Interface contacts:
Residue H169 in protein 2 interacts with residue P141 in protein 1 (closest heavy-atom distance 3.8 Å).
Residue R84 in protein 2 interacts with residue C45 in protein 1 (closest heavy-atom distance 4.0 Å).
Residue T64 in protein 2 interacts with residue N120 in protein 1 (closest heavy-atom distance 2.6 Å).
Residue G405 in protein 2 contacts residue R83 in protein 1 (closest heavy-atom distance 4.2 Å).
Residue L88 in protein 2 is in contact with residue I48 in protein 1 (closest heavy-atom distance 4.4 Å).
Residue F66 in protein 2 is in contact with residue R83 in protein 1 (closest heavy-atom distance 3.7 Å).
Residue Y87 in protein 2 interacts with residue I48 in protein 1 (closest heavy-atom distance 3.6 Å).
Residue Y61 in protein 2 is in contact with residue K87 in protein 1 (closest heavy-atom distance 3.4 Å).
Residue Q166 in protein 2 contacts residue C140 in protein 1 (closest heavy-atom distance 4.6 Å).
Residue Y61 in protein 2 is in contact with residue M88 in protein 1 (closest heavy-atom distance 3.5 Å).
Residue R84 in protein 2 contacts residue M117 in protein 1 (closest heavy-atom distance 3.2 Å).
Residue R73 in protein 2 interacts with residue M117 in protein 1 (closest heavy-atom distance 4.0 Å).
Residue Y87 in protein 2 contacts residue L43 in protein 1 (closest heavy-atom distance 4.0 Å).
Residue G60 in protein 2 contacts residue S85 in protein 1 (closest heavy-atom distance 3.5 Å).
Residue E154 in protein 2 contacts residue A52 in protein 1 (closest heavy-atom distance 4.6 Å).
Residue H169 in protein 2 interacts with residue C140 in protein 1 (closest heavy-atom distance 4.0 Å).
Residue L62 in protein 2 is in contact with residue S85 in protein 1 (closest heavy-atom distance 4.1 Å).
Residue H58 in protein 2 is in contact with residue K87 in protein 1 (closest heavy-atom distance 4.6 Å).
Residue R153 in protein 2 contacts residue I48 in protein 1 (closest heavy-atom distance 3.8 Å).
Residue T80 in protein 2 contacts residue M117 in protein 1 (closest heavy-atom distance 4.3 Å).
Residue G65 in protein 2 is in contact with residue A122 in protein 1 (closest heavy-atom distance 3.5 Å).
Residue R167 in protein 2 interacts with residue E49 in protein 1 (closest heavy-atom distance 2.9 Å).
Residue Y87 in protein 2 contacts residue A44 in protein 1 (closest heavy-atom distance 3.7 Å).
Residue R84 in protein 2 is in contact with residue F118 in protein 1 (closest heavy-atom distance 4.3 Å).
Residue T64 in protein 2 contacts residue F118 in protein 1 (closest heavy-atom distance 3.2 Å).
Residue F168 in protein 2 contacts residue C45 in protein 1 (closest heavy-atom distance 4.5 Å).
Residue R42 in protein 2 contacts residue M88 in protein 1 (closest heavy-atom distance 4.6 Å).
Residue L62 in protein 2 interacts with residue A44 in protein 1 (closest heavy-atom distance 3.8 Å).
Residue H63 in protein 2 interacts with residue A122 in protein 1 (closest heavy-atom distance 3.3 Å).
Residue R42 in protein 2 is in contact with residue L43 in protein 1 (closest heavy-atom distance 3.7 Å).
Residue R42 in protein 2 interacts with residue G42 in protein 1 (closest heavy-atom distance 3.8 Å).
Residue Y87 in protein 2 interacts with residue C45 in protein 1 (closest heavy-atom distance 3.5 Å).
Residue T69 in protein 2 contacts residue N120 in protein 1 (closest heavy-atom distance 4.5 Å).
Residue T64 in protein 2 is in contact with residue R83 in protein 1 (closest heavy-atom distance 2.6 Å).
Residue G65 in protein 2 contacts residue N120 in protein 1 (closest heavy-atom distance 4.3 Å).
Residue K68 in protein 2 contacts residue Y121 in protein 1 (closest heavy-atom distance 4.3 Å).
Residue Y87 in protein 2 contacts residue R83 in protein 1 (closest heavy-atom distance 4.2 Å).
Residue Y81 in protein 2 is in contact with residue M117 in protein 1 (closest heavy-atom distance 2.6 Å).
Residue L62 in protein 2 contacts residue L43 in protein 1 (closest heavy-atom distance 3.6 Å).
Residue H169 in protein 2 interacts with residue C45 in protein 1 (closest heavy-atom distance 3.5 Å).
Residue M85 in protein 2 interacts with residue R83 in protein 1 (closest heavy-atom distance 4.4 Å).
Residue L62 in protein 2 is in contact with residue R83 in protein 1 (closest heavy-atom distance 3.5 Å).
Residue H63 in protein 2 interacts with residue S85 in protein 1 (closest heavy-atom distance 3.6 Å).
Residue G60 in protein 2 contacts residue K87 in protein 1 (closest heavy-atom distance 3.5 Å).
Residue T64 in protein 2 contacts residue A122 in protein 1 (closest heavy-atom distance 3.3 Å).
Residue F66 in protein 2 is in contact with residue F118 in protein 1 (closest heavy-atom distance 3.7 Å).
Residue H38 in protein 2 interacts with residue M88 in protein 1 (closest heavy-atom distance 4.3 Å).
Residue T64 in protein 2 contacts residue I123 in protein 1 (closest heavy-atom distance 3.1 Å).
Residue E161 in protein 2 interacts with residue R143 in protein 1 (closest heavy-atom distance 2.7 Å).
Residue F168 in protein 2 interacts with residue P141 in protein 1 (closest heavy-atom distance 3.3 Å).
Residue R84 in protein 2 contacts residue R83 in protein 1 (closest heavy-atom distance 2.4 Å).
Residue Y81 in protein 2 contacts residue F118 in protein 1 (closest heavy-atom distance 4.2 Å).
Residue R167 in protein 2 is in contact with residue R143 in protein 1 (closest heavy-atom distance 3.6 Å).
Residue H63 in protein 2 contacts residue I123 in protein 1 (closest heavy-atom distance 4.2 Å).
Residue H63 in protein 2 is in contact with residue Y121 in protein 1 (closest heavy-atom distance 2.9 Å).
Residue G65 in protein 2 interacts with residue Y121 in protein 1 (closest heavy-atom distance 3.4 Å).
Residue F168 in protein 2 interacts with residue E49 in protein 1 (closest heavy-atom distance 3.4 Å).
Residue Y61 in protein 2 is in contact with residue S85 in protein 1 (closest heavy-atom distance 2.8 Å).
Residue R84 in protein 2 is in contact with residue C140 in protein 1 (closest heavy-atom distance 3.2 Å).
Residue I59 in protein 2 interacts with residue K87 in protein 1 (closest heavy-atom distance 2.5 Å).

Sequence of protein 2:
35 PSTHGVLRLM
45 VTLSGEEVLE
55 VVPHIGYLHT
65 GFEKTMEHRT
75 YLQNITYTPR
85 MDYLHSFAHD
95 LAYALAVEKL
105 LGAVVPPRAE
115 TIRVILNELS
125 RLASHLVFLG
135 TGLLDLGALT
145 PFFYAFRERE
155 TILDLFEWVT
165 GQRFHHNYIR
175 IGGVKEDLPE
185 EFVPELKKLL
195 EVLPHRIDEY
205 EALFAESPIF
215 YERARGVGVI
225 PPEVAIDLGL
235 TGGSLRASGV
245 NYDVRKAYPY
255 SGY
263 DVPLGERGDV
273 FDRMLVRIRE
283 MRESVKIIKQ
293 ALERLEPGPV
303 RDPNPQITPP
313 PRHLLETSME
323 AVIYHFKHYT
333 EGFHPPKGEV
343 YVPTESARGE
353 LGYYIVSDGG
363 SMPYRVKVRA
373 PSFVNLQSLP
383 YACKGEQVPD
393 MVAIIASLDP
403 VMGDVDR

Sequence of protein 1:
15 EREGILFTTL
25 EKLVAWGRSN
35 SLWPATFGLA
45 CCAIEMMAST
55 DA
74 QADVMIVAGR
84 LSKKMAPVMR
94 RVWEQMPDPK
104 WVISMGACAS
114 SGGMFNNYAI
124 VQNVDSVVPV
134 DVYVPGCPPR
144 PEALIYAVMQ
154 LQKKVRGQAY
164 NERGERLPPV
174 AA

These two protein chains interact to form a complex.